Sequence of protein 2:
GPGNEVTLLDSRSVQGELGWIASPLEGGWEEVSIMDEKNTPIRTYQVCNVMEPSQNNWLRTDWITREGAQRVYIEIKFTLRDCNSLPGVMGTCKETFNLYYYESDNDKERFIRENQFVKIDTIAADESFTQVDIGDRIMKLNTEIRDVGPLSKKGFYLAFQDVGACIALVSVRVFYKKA

Sequence of protein 1:
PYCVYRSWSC

Residue-level contacts at the interface:
Residue K140 in protein 2 contacts residue Y6 in protein 1 (closest heavy-atom distance 4.4 Å).
Residue R81 in protein 2 contacts residue W10 in protein 1 (closest heavy-atom distance 3.6 Å).
Residue M51 in protein 2 is in contact with residue Y3 in protein 1 (closest heavy-atom distance 4.5 Å).
Residue I167 in protein 2 interacts with residue W10 in protein 1 (closest heavy-atom distance 3.9 Å).
Residue V32 in protein 2 contacts residue R7 in protein 1 (closest heavy-atom distance 3.9 Å).
Residue V170 in protein 2 is in contact with residue Y6 in protein 1 (closest heavy-atom distance 4.1 Å).
Residue Q46 in protein 2 contacts residue W10 in protein 1 (closest heavy-atom distance 4.2 Å).
Residue I34 in protein 2 contacts residue R7 in protein 1 (closest heavy-atom distance 3.7 Å).
Residue Q46 in protein 2 is in contact with residue V5 in protein 1 (closest heavy-atom distance 3.5 Å).
Residue N49 in protein 2 is in contact with residue P2 in protein 1 (closest heavy-atom distance 4.4 Å).
Residue Q46 in protein 2 interacts with residue C4 in protein 1 (closest heavy-atom distance 4.8 Å).
Residue V50 in protein 2 is in contact with residue Y3 in protein 1 (closest heavy-atom distance 4.0 Å).
Residue C166 in protein 2 is in contact with residue C4 in protein 1 (closest heavy-atom distance 3.9 Å).
Residue L86 in protein 2 is in contact with residue Y3 in protein 1 (closest heavy-atom distance 3.9 Å).
Residue C48 in protein 2 contacts residue P2 in protein 1 (closest heavy-atom distance 3.6 Å).
Residue C48 in protein 2 is in contact with residue Y3 in protein 1 (closest heavy-atom distance 3.1 Å).
Residue A168 in protein 2 contacts residue W10 in protein 1 (closest heavy-atom distance 3.9 Å).
Residue R81 in protein 2 contacts residue C4 in protein 1 (closest heavy-atom distance 4.5 Å).
Residue I34 in protein 2 interacts with residue Y6 in protein 1 (closest heavy-atom distance 3.6 Å).
Residue T79 in protein 2 contacts residue W10 in protein 1 (closest heavy-atom distance 3.0 Å).
Residue V32 in protein 2 contacts residue Y6 in protein 1 (closest heavy-atom distance 4.2 Å).
Residue R137 in protein 2 contacts residue S9 in protein 1 (closest heavy-atom distance 2.6 Å).
Residue L80 in protein 2 interacts with residue W10 in protein 1 (closest heavy-atom distance 3.8 Å).
Residue Q46 in protein 2 is in contact with residue Y6 in protein 1 (closest heavy-atom distance 2.9 Å).
Residue A168 in protein 2 contacts residue Y6 in protein 1 (closest heavy-atom distance 3.8 Å).
Residue C166 in protein 2 is in contact with residue W10 in protein 1 (closest heavy-atom distance 3.7 Å).
Residue M139 in protein 2 interacts with residue Y6 in protein 1 (closest heavy-atom distance 3.4 Å).
Residue L141 in protein 2 interacts with residue Y6 in protein 1 (closest heavy-atom distance 3.8 Å).
Residue P87 in protein 2 interacts with residue Y3 in protein 1 (closest heavy-atom distance 3.0 Å).
Residue L86 in protein 2 is in contact with residue C12 in protein 1 (closest heavy-atom distance 4.0 Å).
Residue C48 in protein 2 is in contact with residue C4 in protein 1 (closest heavy-atom distance 3.6 Å).
Residue R81 in protein 2 is in contact with residue C12 in protein 1 (closest heavy-atom distance 4.0 Å).
Residue M90 in protein 2 interacts with residue Y3 in protein 1 (closest heavy-atom distance 4.1 Å).
Residue L86 in protein 2 is in contact with residue C4 in protein 1 (closest heavy-atom distance 3.4 Å).
Residue T79 in protein 2 interacts with residue Y6 in protein 1 (closest heavy-atom distance 3.8 Å).
Residue V32 in protein 2 is in contact with residue V5 in protein 1 (closest heavy-atom distance 4.1 Å).

These two protein chains interact to form a complex.